This data describes a binding interaction between two proteins.

Sequence of the second protein:
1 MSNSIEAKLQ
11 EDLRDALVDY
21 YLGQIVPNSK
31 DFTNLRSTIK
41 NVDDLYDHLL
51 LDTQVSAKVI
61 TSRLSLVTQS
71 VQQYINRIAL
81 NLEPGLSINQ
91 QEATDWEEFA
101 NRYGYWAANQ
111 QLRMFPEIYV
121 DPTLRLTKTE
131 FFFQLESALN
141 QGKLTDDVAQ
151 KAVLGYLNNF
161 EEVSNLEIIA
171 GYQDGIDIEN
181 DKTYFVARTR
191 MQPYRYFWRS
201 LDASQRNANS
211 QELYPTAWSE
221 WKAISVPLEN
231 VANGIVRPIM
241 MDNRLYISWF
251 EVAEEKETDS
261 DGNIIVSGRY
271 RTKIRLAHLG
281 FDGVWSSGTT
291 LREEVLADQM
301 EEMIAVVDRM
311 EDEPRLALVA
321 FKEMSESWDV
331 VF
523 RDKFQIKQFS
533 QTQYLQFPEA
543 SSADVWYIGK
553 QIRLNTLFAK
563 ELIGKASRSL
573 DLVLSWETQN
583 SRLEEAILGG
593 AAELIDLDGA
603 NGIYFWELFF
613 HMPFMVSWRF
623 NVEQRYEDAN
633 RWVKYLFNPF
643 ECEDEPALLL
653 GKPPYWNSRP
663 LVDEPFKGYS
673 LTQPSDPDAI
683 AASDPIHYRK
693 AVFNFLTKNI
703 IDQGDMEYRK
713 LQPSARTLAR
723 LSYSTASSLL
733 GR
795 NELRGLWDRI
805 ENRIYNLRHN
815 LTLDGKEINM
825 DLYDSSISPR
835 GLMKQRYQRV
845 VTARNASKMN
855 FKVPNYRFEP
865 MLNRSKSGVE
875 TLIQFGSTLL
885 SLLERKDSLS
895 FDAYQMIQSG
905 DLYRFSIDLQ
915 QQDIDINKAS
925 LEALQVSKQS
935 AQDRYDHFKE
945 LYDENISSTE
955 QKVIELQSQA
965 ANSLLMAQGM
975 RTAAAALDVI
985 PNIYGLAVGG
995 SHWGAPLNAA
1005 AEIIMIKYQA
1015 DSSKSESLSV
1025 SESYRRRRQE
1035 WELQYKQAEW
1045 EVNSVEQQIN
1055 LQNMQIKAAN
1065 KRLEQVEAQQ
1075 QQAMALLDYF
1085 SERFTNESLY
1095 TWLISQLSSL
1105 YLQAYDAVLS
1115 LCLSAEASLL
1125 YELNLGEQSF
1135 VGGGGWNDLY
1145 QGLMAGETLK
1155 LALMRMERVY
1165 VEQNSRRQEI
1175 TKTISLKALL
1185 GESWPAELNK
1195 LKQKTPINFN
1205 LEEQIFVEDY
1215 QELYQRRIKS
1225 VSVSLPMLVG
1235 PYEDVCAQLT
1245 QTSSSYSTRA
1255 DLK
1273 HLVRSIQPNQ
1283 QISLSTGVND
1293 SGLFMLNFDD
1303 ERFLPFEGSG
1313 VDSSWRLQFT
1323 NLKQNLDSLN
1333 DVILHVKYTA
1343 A

Sequence of the first protein:
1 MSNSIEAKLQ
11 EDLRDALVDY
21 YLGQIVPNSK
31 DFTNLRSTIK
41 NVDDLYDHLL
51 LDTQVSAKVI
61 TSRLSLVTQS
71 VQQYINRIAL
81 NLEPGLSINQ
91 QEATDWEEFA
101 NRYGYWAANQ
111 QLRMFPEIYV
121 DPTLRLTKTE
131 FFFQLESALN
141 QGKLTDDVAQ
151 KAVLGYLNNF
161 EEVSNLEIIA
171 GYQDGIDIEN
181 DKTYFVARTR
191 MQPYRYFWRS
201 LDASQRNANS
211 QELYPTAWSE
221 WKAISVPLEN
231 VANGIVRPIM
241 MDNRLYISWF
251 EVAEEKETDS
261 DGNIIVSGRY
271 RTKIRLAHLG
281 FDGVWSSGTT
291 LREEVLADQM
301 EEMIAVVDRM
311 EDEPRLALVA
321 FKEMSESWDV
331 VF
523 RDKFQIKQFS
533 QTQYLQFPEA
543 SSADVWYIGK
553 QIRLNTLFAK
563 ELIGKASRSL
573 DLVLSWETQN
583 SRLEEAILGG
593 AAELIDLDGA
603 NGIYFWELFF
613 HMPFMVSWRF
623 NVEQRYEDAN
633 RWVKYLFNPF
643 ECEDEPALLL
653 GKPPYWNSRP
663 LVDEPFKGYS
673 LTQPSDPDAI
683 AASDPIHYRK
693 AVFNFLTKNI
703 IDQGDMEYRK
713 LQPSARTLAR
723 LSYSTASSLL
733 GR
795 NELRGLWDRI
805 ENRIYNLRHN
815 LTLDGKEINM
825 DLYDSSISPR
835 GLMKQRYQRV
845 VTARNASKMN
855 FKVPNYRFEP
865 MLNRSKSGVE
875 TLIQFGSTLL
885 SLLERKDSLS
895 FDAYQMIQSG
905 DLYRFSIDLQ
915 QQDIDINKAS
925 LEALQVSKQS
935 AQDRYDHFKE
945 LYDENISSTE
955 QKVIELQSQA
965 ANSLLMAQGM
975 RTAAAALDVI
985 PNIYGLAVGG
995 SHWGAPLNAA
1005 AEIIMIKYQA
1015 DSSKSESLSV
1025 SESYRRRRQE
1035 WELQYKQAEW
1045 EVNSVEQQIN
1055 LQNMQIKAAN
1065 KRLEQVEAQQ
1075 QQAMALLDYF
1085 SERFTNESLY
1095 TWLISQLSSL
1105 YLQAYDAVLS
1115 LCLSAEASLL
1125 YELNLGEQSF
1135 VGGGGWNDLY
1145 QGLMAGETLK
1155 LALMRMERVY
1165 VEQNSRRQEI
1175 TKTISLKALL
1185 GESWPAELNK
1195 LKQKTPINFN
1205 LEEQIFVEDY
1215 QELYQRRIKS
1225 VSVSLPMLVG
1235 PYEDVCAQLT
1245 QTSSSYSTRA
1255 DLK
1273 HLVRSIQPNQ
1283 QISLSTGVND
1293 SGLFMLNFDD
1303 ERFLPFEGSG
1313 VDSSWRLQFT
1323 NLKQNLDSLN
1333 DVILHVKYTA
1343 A

Residue-level contacts at the interface:
Residue R734 in the first protein is in contact with residue D43 in the second protein (closest heavy-atom distance 2.8 Å).
Residue T727 in the first protein interacts with residue N76 in the second protein (closest heavy-atom distance 3.2 Å).
Residue V1165 in the first protein interacts with residue N859 in the second protein (closest heavy-atom distance 2.9 Å).
Residue E1166 in the first protein contacts residue N859 in the second protein (closest heavy-atom distance 3.3 Å).
Residue L913 in the first protein is in contact with residue Q1069 in the second protein (closest heavy-atom distance 3.2 Å).
Residue R1162 in the first protein is in contact with residue A1111 in the second protein (closest heavy-atom distance 3.1 Å).
Residue L960 in the first protein is in contact with residue D1015 in the second protein (closest heavy-atom distance 3.2 Å).
Residue M191 in the first protein is in contact with residue T289 in the second protein (closest heavy-atom distance 2.7 Å).
Residue E645 in the first protein is in contact with residue Q90 in the second protein (closest heavy-atom distance 2.9 Å).
Residue Q1172 in the first protein interacts with residue I1278 in the second protein (closest heavy-atom distance 2.6 Å).
Residue R843 in the first protein contacts residue S1085 in the second protein (closest heavy-atom distance 3.0 Å).
Residue Y898 in the first protein contacts residue Y1083 in the second protein (closest heavy-atom distance 3.3 Å).
Residue Q1172 in the first protein contacts residue R1276 in the second protein (closest heavy-atom distance 2.8 Å).
Residue C644 in the first protein interacts with residue L82 in the second protein (closest heavy-atom distance 3.1 Å).
Residue R812 in the first protein interacts with residue S56 in the second protein (closest heavy-atom distance 3.2 Å).
Residue E954 in the first protein contacts residue E1026 in the second protein (closest heavy-atom distance 3.1 Å).
Residue Q1215 in the first protein contacts residue C1240 in the second protein (closest heavy-atom distance 3.1 Å).
Residue I920 in the first protein is in contact with residue M1058 in the second protein (closest heavy-atom distance 3.1 Å).
Residue S829 in the first protein interacts with residue D919 in the second protein (closest heavy-atom distance 2.5 Å).
Residue D891 in the first protein is in contact with residue T1089 in the second protein (closest heavy-atom distance 2.6 Å).
Residue E1216 in the first protein is in contact with residue R1276 in the second protein (closest heavy-atom distance 3.2 Å).
Residue T953 in the first protein is in contact with residue L1022 in the second protein (closest heavy-atom distance 3.1 Å).
Residue R722 in the first protein is in contact with residue Y46 in the second protein (closest heavy-atom distance 2.9 Å).
Residue M837 in the first protein contacts residue M1078 in the second protein (closest heavy-atom distance 3.2 Å).
Residue Y827 in the first protein is in contact with residue K922 in the second protein (closest heavy-atom distance 3.3 Å).
Residue C644 in the first protein is in contact with residue S87 in the second protein (closest heavy-atom distance 3.2 Å).
Residue R1171 in the first protein interacts with residue I1278 in the second protein (closest heavy-atom distance 3.2 Å).
Residue Q902 in the first protein is in contact with residue Q1076 in the second protein (closest heavy-atom distance 3.2 Å).
Residue S934 in the first protein contacts residue E1045 in the second protein (closest heavy-atom distance 2.4 Å).
Residue S892 in the first protein contacts residue R1087 in the second protein (closest heavy-atom distance 3.0 Å).
Residue N1168 in the first protein interacts with residue R1304 in the second protein (closest heavy-atom distance 3.3 Å).
Residue Q192 in the first protein contacts residue T289 in the second protein (closest heavy-atom distance 3.2 Å).
Residue N158 in the first protein contacts residue F281 in the second protein (closest heavy-atom distance 2.9 Å).
Residue R722 in the first protein is in contact with residue D52 in the second protein (closest heavy-atom distance 3.1 Å).
Residue I264 in the first protein interacts with residue S260 in the second protein (closest heavy-atom distance 3.2 Å).
Residue Q1013 in the first protein contacts residue Y1012 in the second protein (closest heavy-atom distance 3.0 Å).
Residue R834 in the first protein is in contact with residue D912 in the second protein (closest heavy-atom distance 2.8 Å).
Residue R1170 in the first protein interacts with residue D1302 in the second protein (closest heavy-atom distance 2.9 Å).
Residue Q1215 in the first protein interacts with residue N1323 in the second protein (closest heavy-atom distance 2.5 Å).
Residue D891 in the first protein interacts with residue R1087 in the second protein (closest heavy-atom distance 2.5 Å).
Residue E954 in the first protein interacts with residue R1030 in the second protein (closest heavy-atom distance 2.3 Å).
Residue T953 in the first protein interacts with residue R1029 in the second protein (closest heavy-atom distance 3.2 Å).
Residue Y1144 in the first protein interacts with residue W1096 in the second protein (closest heavy-atom distance 3.2 Å).
Residue E643 in the first protein contacts residue Q90 in the second protein (closest heavy-atom distance 2.8 Å).
Residue L1155 in the first protein is in contact with residue F879 in the second protein (closest heavy-atom distance 3.3 Å).
Residue R1170 in the first protein interacts with residue Q1282 in the second protein (closest heavy-atom distance 2.5 Å).
Residue F909 in the first protein contacts residue Q1069 in the second protein (closest heavy-atom distance 3.3 Å).
Residue L913 in the first protein is in contact with residue A1062 in the second protein (closest heavy-atom distance 3.2 Å).
Residue R570 in the first protein contacts residue D242 in the second protein (closest heavy-atom distance 2.8 Å).
Residue E645 in the first protein contacts residue S87 in the second protein (closest heavy-atom distance 2.6 Å).
Residue S730 in the first protein is in contact with residue L80 in the second protein (closest heavy-atom distance 2.7 Å).
Residue Y827 in the first protein interacts with residue D919 in the second protein (closest heavy-atom distance 2.6 Å).
Residue R812 in the first protein is in contact with residue V55 in the second protein (closest heavy-atom distance 2.5 Å).
Residue M191 in the first protein is in contact with residue S287 in the second protein (closest heavy-atom distance 3.3 Å).
Residue R1031 in the first protein interacts with residue R1030 in the second protein (closest heavy-atom distance 3.2 Å).
Residue S951 in the first protein is in contact with residue R1029 in the second protein (closest heavy-atom distance 3.1 Å).
Residue R1170 in the first protein contacts residue F1305 in the second protein (closest heavy-atom distance 2.8 Å).
Residue Q933 in the first protein contacts residue W1044 in the second protein (closest heavy-atom distance 3.0 Å).
Residue R1031 in the first protein interacts with residue E1026 in the second protein (closest heavy-atom distance 2.9 Å).
Residue L913 in the first protein interacts with residue K1065 in the second protein (closest heavy-atom distance 3.1 Å).